Contacts between the two chains:
Residue V267 in protein 2 contacts residue Y203 in protein 1 (closest heavy-atom distance 4.6 Å).
Residue A271 in protein 2 interacts with residue Y203 in protein 1 (closest heavy-atom distance 3.4 Å).
Residue T275 in protein 2 interacts with residue Y203 in protein 1 (closest heavy-atom distance 4.1 Å).
Residue L269 in protein 2 interacts with residue Y203 in protein 1 (closest heavy-atom distance 4.5 Å).
Residue K278 in protein 2 contacts residue N209 in protein 1 (closest heavy-atom distance 3.8 Å).
Residue T275 in protein 2 is in contact with residue F206 in protein 1 (closest heavy-atom distance 3.3 Å).
Residue Y261 in protein 2 contacts residue Q196 in protein 1 (closest heavy-atom distance 4.6 Å).
Residue K278 in protein 2 contacts residue L207 in protein 1 (closest heavy-atom distance 3.3 Å).
Residue G268 in protein 2 contacts residue Y203 in protein 1 (closest heavy-atom distance 2.7 Å).
Residue Y272 in protein 2 interacts with residue Y203 in protein 1 (closest heavy-atom distance 3.5 Å).
Residue T279 in protein 2 interacts with residue F206 in protein 1 (closest heavy-atom distance 3.3 Å).
Residue T275 in protein 2 contacts residue L207 in protein 1 (closest heavy-atom distance 4.8 Å).
Residue K278 in protein 2 interacts with residue F206 in protein 1 (closest heavy-atom distance 3.3 Å).

Sequence of protein 2:
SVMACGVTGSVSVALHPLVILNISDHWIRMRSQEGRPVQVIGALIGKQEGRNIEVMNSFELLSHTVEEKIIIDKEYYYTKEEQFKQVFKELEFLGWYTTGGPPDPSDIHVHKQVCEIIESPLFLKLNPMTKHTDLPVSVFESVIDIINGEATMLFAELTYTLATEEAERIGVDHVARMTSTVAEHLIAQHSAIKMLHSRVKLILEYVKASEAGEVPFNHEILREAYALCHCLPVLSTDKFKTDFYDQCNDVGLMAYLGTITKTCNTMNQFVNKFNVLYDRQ

Sequence of protein 1:
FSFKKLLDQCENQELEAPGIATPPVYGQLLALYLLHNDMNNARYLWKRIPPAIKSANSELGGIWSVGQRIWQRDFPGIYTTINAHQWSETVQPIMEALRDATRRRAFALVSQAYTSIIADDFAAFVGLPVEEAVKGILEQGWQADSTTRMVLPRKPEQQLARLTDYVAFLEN

This data describes a binding interaction between two proteins.